Sequence of chain B:
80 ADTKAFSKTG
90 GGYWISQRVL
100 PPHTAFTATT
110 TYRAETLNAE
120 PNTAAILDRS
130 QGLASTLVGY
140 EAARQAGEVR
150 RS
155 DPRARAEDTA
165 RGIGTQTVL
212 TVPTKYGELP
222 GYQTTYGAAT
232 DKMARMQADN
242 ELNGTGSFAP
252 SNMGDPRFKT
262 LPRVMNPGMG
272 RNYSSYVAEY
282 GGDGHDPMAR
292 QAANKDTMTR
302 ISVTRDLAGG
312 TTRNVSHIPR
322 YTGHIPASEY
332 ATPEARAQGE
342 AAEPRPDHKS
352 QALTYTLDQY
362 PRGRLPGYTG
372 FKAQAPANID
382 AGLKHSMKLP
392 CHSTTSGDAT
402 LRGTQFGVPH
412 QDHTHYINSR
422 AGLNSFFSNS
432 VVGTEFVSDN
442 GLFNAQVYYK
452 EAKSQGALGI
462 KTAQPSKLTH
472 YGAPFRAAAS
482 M

Sequence of chain A:
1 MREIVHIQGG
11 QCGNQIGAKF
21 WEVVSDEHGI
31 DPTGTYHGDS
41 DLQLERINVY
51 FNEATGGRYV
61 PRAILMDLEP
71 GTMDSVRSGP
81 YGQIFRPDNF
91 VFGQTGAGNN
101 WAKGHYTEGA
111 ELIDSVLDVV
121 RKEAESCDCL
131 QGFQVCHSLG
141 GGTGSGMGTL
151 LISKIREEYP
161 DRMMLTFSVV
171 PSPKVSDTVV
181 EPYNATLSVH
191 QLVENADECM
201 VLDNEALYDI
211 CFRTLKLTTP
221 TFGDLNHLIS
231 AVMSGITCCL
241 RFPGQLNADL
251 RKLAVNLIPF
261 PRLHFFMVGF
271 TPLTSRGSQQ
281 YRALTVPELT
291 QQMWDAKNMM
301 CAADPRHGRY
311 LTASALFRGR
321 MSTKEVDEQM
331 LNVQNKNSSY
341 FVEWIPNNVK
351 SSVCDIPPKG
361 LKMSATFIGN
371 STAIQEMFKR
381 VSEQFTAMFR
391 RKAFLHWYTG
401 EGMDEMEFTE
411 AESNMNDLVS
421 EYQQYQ

These two protein chains interact to form a complex.

Residue-level contacts at the interface:
Residue Q329 in chain A contacts residue Q465 in chain B (closest heavy-atom distance 4.5 Å).
Residue K216 in chain A interacts with residue F428 in chain B (closest heavy-atom distance 3.8 Å).
Residue R306 in chain A is in contact with residue L459 in chain B (closest heavy-atom distance 4.3 Å).
Residue D224 in chain A interacts with residue S431 in chain B (closest heavy-atom distance 2.3 Å).
Residue L217 in chain A contacts residue F428 in chain B (closest heavy-atom distance 4.5 Å).
Residue V333 in chain A is in contact with residue I461 in chain B (closest heavy-atom distance 3.6 Å).
Residue R276 in chain A interacts with residue S429 in chain B (closest heavy-atom distance 4.0 Å).
Residue L217 in chain A is in contact with residue V432 in chain B (closest heavy-atom distance 3.7 Å).
Residue L217 in chain A interacts with residue S431 in chain B (closest heavy-atom distance 4.4 Å).
Residue T219 in chain A interacts with residue F437 in chain B (closest heavy-atom distance 3.6 Å).
Residue T219 in chain A contacts residue S431 in chain B (closest heavy-atom distance 3.1 Å).
Residue Q329 in chain A contacts residue P466 in chain B (closest heavy-atom distance 4.1 Å).
Residue D224 in chain A interacts with residue V433 in chain B (closest heavy-atom distance 3.3 Å).
Residue T219 in chain A interacts with residue T435 in chain B (closest heavy-atom distance 4.2 Å).
Residue T218 in chain A contacts residue F428 in chain B (closest heavy-atom distance 4.1 Å).
Residue T219 in chain A interacts with residue V438 in chain B (closest heavy-atom distance 3.9 Å).
Residue K297 in chain A interacts with residue K454 in chain B (closest heavy-atom distance 4.0 Å).
Residue R213 in chain A is in contact with residue A453 in chain B (closest heavy-atom distance 3.5 Å).
Residue L217 in chain A is in contact with residue N430 in chain B (closest heavy-atom distance 3.2 Å).
Residue P220 in chain A is in contact with residue S431 in chain B (closest heavy-atom distance 4.6 Å).
Residue P287 in chain A interacts with residue Q465 in chain B (closest heavy-atom distance 4.2 Å).
Residue T221 in chain A interacts with residue V433 in chain B (closest heavy-atom distance 4.2 Å).
Residue T218 in chain A interacts with residue N430 in chain B (closest heavy-atom distance 3.4 Å).
Residue F212 in chain A contacts residue F428 in chain B (closest heavy-atom distance 4.5 Å).
Residue S275 in chain A interacts with residue F427 in chain B (closest heavy-atom distance 4.3 Å).
Residue R320 in chain A is in contact with residue M482 in chain B (closest heavy-atom distance 4.2 Å).
Residue Q329 in chain A interacts with residue A464 in chain B (closest heavy-atom distance 3.6 Å).
Residue N337 in chain A contacts residue I461 in chain B (closest heavy-atom distance 3.3 Å).
Residue Y340 in chain A contacts residue L459 in chain B (closest heavy-atom distance 3.2 Å).
Residue W294 in chain A contacts residue I461 in chain B (closest heavy-atom distance 3.6 Å).
Residue N337 in chain A is in contact with residue G460 in chain B (closest heavy-atom distance 3.8 Å).
Residue D224 in chain A is in contact with residue V432 in chain B (closest heavy-atom distance 3.3 Å).
Residue Y340 in chain A interacts with residue I461 in chain B (closest heavy-atom distance 3.6 Å).
Residue T218 in chain A interacts with residue S429 in chain B (closest heavy-atom distance 3.0 Å).
Residue T218 in chain A interacts with residue S431 in chain B (closest heavy-atom distance 4.6 Å).
Residue R213 in chain A contacts residue S455 in chain B (closest heavy-atom distance 3.5 Å).
Residue K336 in chain A interacts with residue A464 in chain B (closest heavy-atom distance 3.3 Å).
Residue K216 in chain A contacts residue S429 in chain B (closest heavy-atom distance 3.3 Å).
Residue T219 in chain A contacts residue N430 in chain B (closest heavy-atom distance 2.1 Å).
Residue K336 in chain A interacts with residue T463 in chain B (closest heavy-atom distance 3.4 Å).
Residue N332 in chain A is in contact with residue A464 in chain B (closest heavy-atom distance 2.5 Å).
Residue F212 in chain A is in contact with residue E452 in chain B (closest heavy-atom distance 3.8 Å).
Residue Y340 in chain A is in contact with residue G460 in chain B (closest heavy-atom distance 4.3 Å).
Residue R306 in chain A is in contact with residue Q456 in chain B (closest heavy-atom distance 3.0 Å).
Residue E328 in chain A interacts with residue A464 in chain B (closest heavy-atom distance 4.3 Å).
Residue E328 in chain A contacts residue P466 in chain B (closest heavy-atom distance 4.1 Å).
Residue G223 in chain A contacts residue V433 in chain B (closest heavy-atom distance 4.0 Å).
Residue R213 in chain A contacts residue Y449 in chain B (closest heavy-atom distance 3.7 Å).
Residue T219 in chain A is in contact with residue S439 in chain B (closest heavy-atom distance 3.4 Å).
Residue T218 in chain A contacts residue L443 in chain B (closest heavy-atom distance 4.3 Å).
Residue T218 in chain A is in contact with residue S439 in chain B (closest heavy-atom distance 3.9 Å).
Residue F212 in chain A is in contact with residue Y449 in chain B (closest heavy-atom distance 4.0 Å).
Residue T221 in chain A contacts residue T435 in chain B (closest heavy-atom distance 3.9 Å).
Residue N337 in chain A interacts with residue K462 in chain B (closest heavy-atom distance 2.6 Å).
Residue T221 in chain A is in contact with residue S431 in chain B (closest heavy-atom distance 3.9 Å).
Residue K336 in chain A is in contact with residue K462 in chain B (closest heavy-atom distance 3.6 Å).
Residue L217 in chain A is in contact with residue S429 in chain B (closest heavy-atom distance 3.6 Å).
Residue T218 in chain A interacts with residue G442 in chain B (closest heavy-atom distance 3.8 Å).
Residue Q329 in chain A interacts with residue T463 in chain B (closest heavy-atom distance 3.3 Å).
Residue R213 in chain A is in contact with residue K454 in chain B (closest heavy-atom distance 4.0 Å).